Sequence of protein 2:
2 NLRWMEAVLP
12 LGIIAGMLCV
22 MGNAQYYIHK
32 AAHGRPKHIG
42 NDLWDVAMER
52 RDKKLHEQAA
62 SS

Contacts between the two chains:
Residue I12 in protein 1 is in contact with residue Q26 in protein 2 (closest heavy-atom distance 3.1 Å).
Residue L48 in protein 1 contacts residue I14 in protein 2 (closest heavy-atom distance 4.3 Å).
Residue E8 in protein 1 interacts with residue H30 in protein 2 (closest heavy-atom distance 4.1 Å).
Residue D102 in protein 1 interacts with residue I40 in protein 2 (closest heavy-atom distance 3.1 Å).
Residue V30 in protein 1 interacts with residue A8 in protein 2 (closest heavy-atom distance 4.3 Å).
Residue F46 in protein 1 is in contact with residue L10 in protein 2 (closest heavy-atom distance 3.9 Å).
Residue L18 in protein 1 contacts residue M18 in protein 2 (closest heavy-atom distance 4.3 Å).
Residue L277 in protein 1 interacts with residue I15 in protein 2 (closest heavy-atom distance 3.8 Å).
Residue F22 in protein 1 is in contact with residue I14 in protein 2 (closest heavy-atom distance 3.6 Å).
Residue K38 in protein 1 contacts residue R4 in protein 2 (closest heavy-atom distance 3.0 Å).
Residue F46 in protein 1 contacts residue E7 in protein 2 (closest heavy-atom distance 3.9 Å).
Residue V273 in protein 1 contacts residue L19 in protein 2 (closest heavy-atom distance 3.5 Å).
Residue G97 in protein 1 contacts residue I40 in protein 2 (closest heavy-atom distance 3.7 Å).
Residue S168 in protein 1 is in contact with residue I40 in protein 2 (closest heavy-atom distance 3.4 Å).
Residue F94 in protein 1 contacts residue M22 in protein 2 (closest heavy-atom distance 3.6 Å).
Residue L25 in protein 1 is in contact with residue P11 in protein 2 (closest heavy-atom distance 4.2 Å).
Residue G19 in protein 1 contacts residue I15 in protein 2 (closest heavy-atom distance 3.2 Å).
Residue P15 in protein 1 is in contact with residue M18 in protein 2 (closest heavy-atom distance 3.8 Å).
Residue L100 in protein 1 contacts residue Q26 in protein 2 (closest heavy-atom distance 3.4 Å).
Residue D102 in protein 1 contacts residue G41 in protein 2 (closest heavy-atom distance 2.3 Å).
Residue Y96 in protein 1 contacts residue I40 in protein 2 (closest heavy-atom distance 3.5 Å).
Residue I12 in protein 1 contacts residue M22 in protein 2 (closest heavy-atom distance 3.5 Å).
Residue Y96 in protein 1 is in contact with residue Y27 in protein 2 (closest heavy-atom distance 4.2 Å).
Residue G97 in protein 1 contacts residue K38 in protein 2 (closest heavy-atom distance 3.4 Å).
Residue D102 in protein 1 contacts residue H39 in protein 2 (closest heavy-atom distance 4.1 Å).
Residue M98 in protein 1 is in contact with residue N24 in protein 2 (closest heavy-atom distance 3.2 Å).
Residue F278 in protein 1 interacts with residue L12 in protein 2 (closest heavy-atom distance 3.8 Å).
Residue V99 in protein 1 contacts residue Q26 in protein 2 (closest heavy-atom distance 3.2 Å).
Residue I274 in protein 1 is in contact with residue L12 in protein 2 (closest heavy-atom distance 3.2 Å).
Residue E8 in protein 1 is in contact with residue Q26 in protein 2 (closest heavy-atom distance 3.6 Å).
Residue F33 in protein 1 is in contact with residue W5 in protein 2 (closest heavy-atom distance 4.2 Å).
Residue M98 in protein 1 interacts with residue Y27 in protein 2 (closest heavy-atom distance 3.6 Å).
Residue V99 in protein 1 is in contact with residue K38 in protein 2 (closest heavy-atom distance 3.6 Å).
Residue G11 in protein 1 contacts residue M22 in protein 2 (closest heavy-atom distance 3.5 Å).
Residue M98 in protein 1 interacts with residue G23 in protein 2 (closest heavy-atom distance 3.3 Å).
Residue F33 in protein 1 is in contact with residue A8 in protein 2 (closest heavy-atom distance 3.3 Å).
Residue I274 in protein 1 interacts with residue G13 in protein 2 (closest heavy-atom distance 3.5 Å).
Residue P15 in protein 1 interacts with residue M22 in protein 2 (closest heavy-atom distance 4.0 Å).
Residue K29 in protein 1 contacts residue E7 in protein 2 (closest heavy-atom distance 3.0 Å).
Residue A4 in protein 1 is in contact with residue A33 in protein 2 (closest heavy-atom distance 3.7 Å).
Residue A26 in protein 1 contacts residue P11 in protein 2 (closest heavy-atom distance 3.5 Å).
Residue G19 in protein 1 contacts residue M18 in protein 2 (closest heavy-atom distance 4.2 Å).
Residue F22 in protein 1 interacts with residue P11 in protein 2 (closest heavy-atom distance 4.2 Å).
Residue L16 in protein 1 interacts with residue M22 in protein 2 (closest heavy-atom distance 3.5 Å).
Residue S266 in protein 1 interacts with residue C20 in protein 2 (closest heavy-atom distance 3.3 Å).
Residue E8 in protein 1 is in contact with residue I29 in protein 2 (closest heavy-atom distance 3.8 Å).
Residue A26 in protein 1 is in contact with residue L12 in protein 2 (closest heavy-atom distance 3.4 Å).
Residue M98 in protein 1 is in contact with residue Q26 in protein 2 (closest heavy-atom distance 3.7 Å).
Residue F33 in protein 1 is in contact with residue R4 in protein 2 (closest heavy-atom distance 3.4 Å).
Residue L23 in protein 1 contacts residue I15 in protein 2 (closest heavy-atom distance 3.5 Å).
Residue I267 in protein 1 contacts residue C20 in protein 2 (closest heavy-atom distance 3.6 Å).
Residue S270 in protein 1 interacts with residue A16 in protein 2 (closest heavy-atom distance 3.6 Å).
Residue K29 in protein 1 interacts with residue P11 in protein 2 (closest heavy-atom distance 4.2 Å).
Residue S270 in protein 1 contacts residue C20 in protein 2 (closest heavy-atom distance 3.0 Å).
Residue S266 in protein 1 is in contact with residue N24 in protein 2 (closest heavy-atom distance 4.0 Å).
Residue A4 in protein 1 is in contact with residue I29 in protein 2 (closest heavy-atom distance 3.9 Å).
Residue F94 in protein 1 contacts residue Q26 in protein 2 (closest heavy-atom distance 3.9 Å).
Residue F33 in protein 1 contacts residue E7 in protein 2 (closest heavy-atom distance 3.2 Å).
Residue D41 in protein 1 is in contact with residue E7 in protein 2 (closest heavy-atom distance 3.7 Å).
Residue F94 in protein 1 contacts residue G23 in protein 2 (closest heavy-atom distance 3.6 Å).

Sequence of protein 1:
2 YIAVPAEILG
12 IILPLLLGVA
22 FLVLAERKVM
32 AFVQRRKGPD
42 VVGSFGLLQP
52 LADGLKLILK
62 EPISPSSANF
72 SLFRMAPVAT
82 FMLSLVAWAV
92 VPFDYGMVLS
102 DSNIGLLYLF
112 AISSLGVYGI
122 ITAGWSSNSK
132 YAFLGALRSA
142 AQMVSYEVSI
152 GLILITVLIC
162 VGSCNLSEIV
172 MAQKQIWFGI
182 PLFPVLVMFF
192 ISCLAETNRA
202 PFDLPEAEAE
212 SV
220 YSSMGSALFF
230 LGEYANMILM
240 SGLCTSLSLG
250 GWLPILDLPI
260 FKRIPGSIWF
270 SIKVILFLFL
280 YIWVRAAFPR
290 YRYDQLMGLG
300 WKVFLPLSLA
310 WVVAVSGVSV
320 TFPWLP

These two protein chains interact to form a complex.